Sequence of chain A:
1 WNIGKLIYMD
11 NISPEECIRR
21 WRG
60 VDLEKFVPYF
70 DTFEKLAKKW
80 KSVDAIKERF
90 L

Contacts between the two chains:
Residue Q15 in chain B contacts residue V60 in chain A (closest heavy-atom distance 3.0 Å).
Residue E270 in chain B is in contact with residue F72 in chain A (closest heavy-atom distance 3.5 Å).
Residue E281 in chain B contacts residue W79 in chain A (closest heavy-atom distance 3.0 Å).
Residue L326 in chain B is in contact with residue Y8 in chain A (closest heavy-atom distance 3.4 Å).
Residue E273 in chain B is in contact with residue F72 in chain A (closest heavy-atom distance 3.3 Å).
Residue R327 in chain B is in contact with residue L6 in chain A (closest heavy-atom distance 3.5 Å).
Residue K315 in chain B interacts with residue W21 in chain A (closest heavy-atom distance 3.6 Å).
Residue N126 in chain B interacts with residue F65 in chain A (closest heavy-atom distance 3.1 Å).
Residue Q220 in chain B is in contact with residue F89 in chain A (closest heavy-atom distance 3.6 Å).
Residue R321 in chain B interacts with residue F65 in chain A (closest heavy-atom distance 3.2 Å).
Residue I187 in chain B is in contact with residue L90 in chain A (closest heavy-atom distance 3.5 Å).
Residue I318 in chain B interacts with residue I18 in chain A (closest heavy-atom distance 3.2 Å).
Residue E281 in chain B contacts residue L75 in chain A (closest heavy-atom distance 3.6 Å).
Residue F17 in chain B is in contact with residue E63 in chain A (closest heavy-atom distance 3.6 Å).
Residue I188 in chain B is in contact with residue F89 in chain A (closest heavy-atom distance 3.5 Å).
Residue R321 in chain B interacts with residue D61 in chain A (closest heavy-atom distance 3.0 Å).
Residue Q15 in chain B interacts with residue D61 in chain A (closest heavy-atom distance 3.6 Å).
Residue R327 in chain B interacts with residue I12 in chain A (closest heavy-atom distance 2.8 Å).
Residue R18 in chain B contacts residue L62 in chain A (closest heavy-atom distance 3.1 Å).
Residue S286 in chain B contacts residue R88 in chain A (closest heavy-atom distance 2.7 Å).
Residue Q220 in chain B interacts with residue K86 in chain A (closest heavy-atom distance 3.2 Å).
Residue N126 in chain B contacts residue V66 in chain A (closest heavy-atom distance 3.3 Å).
Residue R18 in chain B contacts residue E63 in chain A (closest heavy-atom distance 2.9 Å).
Residue E281 in chain B is in contact with residue K78 in chain A (closest heavy-atom distance 2.8 Å).
Residue N16 in chain B is in contact with residue L62 in chain A (closest heavy-atom distance 2.8 Å).
Residue R327 in chain B is in contact with residue C17 in chain A (closest heavy-atom distance 3.4 Å).
Residue R291 in chain B interacts with residue Y68 in chain A (closest heavy-atom distance 2.7 Å).
Residue R291 in chain B contacts residue F69 in chain A (closest heavy-atom distance 3.3 Å).
Residue R291 in chain B interacts with residue P67 in chain A (closest heavy-atom distance 3.6 Å).
Residue K315 in chain B interacts with residue R22 in chain A (closest heavy-atom distance 3.5 Å).
Residue E320 in chain B is in contact with residue E15 in chain A (closest heavy-atom distance 3.3 Å).
Residue K330 in chain B contacts residue Y8 in chain A (closest heavy-atom distance 3.6 Å).
Residue N218 in chain B interacts with residue K80 in chain A (closest heavy-atom distance 3.5 Å).
Residue I188 in chain B contacts residue R88 in chain A (closest heavy-atom distance 2.6 Å).
Residue I323 in chain B contacts residue I18 in chain A (closest heavy-atom distance 3.6 Å).
Residue I323 in chain B is in contact with residue C17 in chain A (closest heavy-atom distance 3.6 Å).
Residue I323 in chain B contacts residue P14 in chain A (closest heavy-atom distance 3.6 Å).
Residue E282 in chain B contacts residue F69 in chain A (closest heavy-atom distance 3.3 Å).
Residue R327 in chain B contacts residue M9 in chain A (closest heavy-atom distance 3.2 Å).
Residue E348 in chain B is in contact with residue R22 in chain A (closest heavy-atom distance 2.8 Å).
Residue R321 in chain B is in contact with residue V60 in chain A (closest heavy-atom distance 3.6 Å).
Residue P186 in chain B contacts residue R88 in chain A (closest heavy-atom distance 2.7 Å).
Residue R327 in chain B is in contact with residue I7 in chain A (closest heavy-atom distance 2.7 Å).
Residue Q278 in chain B is in contact with residue F69 in chain A (closest heavy-atom distance 3.2 Å).
Residue A128 in chain B interacts with residue F65 in chain A (closest heavy-atom distance 3.5 Å).
Residue E101 in chain B contacts residue F65 in chain A (closest heavy-atom distance 3.5 Å).
Residue V337 in chain B is in contact with residue Y8 in chain A (closest heavy-atom distance 2.8 Å).
Residue C221 in chain B contacts residue F89 in chain A (closest heavy-atom distance 3.6 Å).
Residue N16 in chain B is in contact with residue D61 in chain A (closest heavy-atom distance 2.9 Å).
Residue N126 in chain B is in contact with residue K64 in chain A (closest heavy-atom distance 3.4 Å).
Residue E282 in chain B is in contact with residue P67 in chain A (closest heavy-atom distance 3.5 Å).
Residue E336 in chain B interacts with residue Y8 in chain A (closest heavy-atom distance 3.5 Å).
Residue A287 in chain B is in contact with residue R88 in chain A (closest heavy-atom distance 3.1 Å).
Residue K274 in chain B contacts residue F72 in chain A (closest heavy-atom distance 3.6 Å).
Residue E259 in chain B is in contact with residue F65 in chain A (closest heavy-atom distance 3.4 Å).
Residue R321 in chain B is in contact with residue K64 in chain A (closest heavy-atom distance 2.8 Å).
Residue Y98 in chain B contacts residue E63 in chain A (closest heavy-atom distance 2.7 Å).
Residue I188 in chain B contacts residue L90 in chain A (closest heavy-atom distance 3.5 Å).
Residue N292 in chain B is in contact with residue F65 in chain A (closest heavy-atom distance 3.2 Å).
Residue I187 in chain B interacts with residue R88 in chain A (closest heavy-atom distance 3.5 Å).

Sequence of chain B:
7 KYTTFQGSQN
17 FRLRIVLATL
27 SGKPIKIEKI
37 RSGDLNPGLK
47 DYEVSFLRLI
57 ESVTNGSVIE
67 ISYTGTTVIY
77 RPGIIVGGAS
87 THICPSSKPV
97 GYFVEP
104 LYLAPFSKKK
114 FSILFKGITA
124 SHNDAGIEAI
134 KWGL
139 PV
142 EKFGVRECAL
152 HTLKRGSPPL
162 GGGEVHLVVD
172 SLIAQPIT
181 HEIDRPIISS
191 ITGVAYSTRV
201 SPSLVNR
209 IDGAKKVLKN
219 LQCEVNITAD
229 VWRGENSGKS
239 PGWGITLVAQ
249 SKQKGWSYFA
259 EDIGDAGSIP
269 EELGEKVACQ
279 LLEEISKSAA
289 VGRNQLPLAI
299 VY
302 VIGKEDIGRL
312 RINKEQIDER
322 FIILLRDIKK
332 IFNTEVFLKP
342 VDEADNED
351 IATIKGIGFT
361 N

The following describes two proteins that form a bound complex.